Residue-level contacts at the interface:
Residue L234 in protein 2 contacts residue L128 in protein 1 (closest heavy-atom distance 3.7 Å).
Residue R237 in protein 2 contacts residue E127 in protein 1 (closest heavy-atom distance 3.4 Å).
Residue H40 in protein 2 is in contact with residue L128 in protein 1 (closest heavy-atom distance 3.5 Å).
Residue S230 in protein 2 is in contact with residue L128 in protein 1 (closest heavy-atom distance 3.3 Å).
Residue M1 in protein 2 interacts with residue L128 in protein 1 (closest heavy-atom distance 4.5 Å).
Residue L234 in protein 2 contacts residue N126 in protein 1 (closest heavy-atom distance 3.3 Å).
Residue K241 in protein 2 contacts residue E127 in protein 1 (closest heavy-atom distance 4.4 Å).
Residue Y81 in protein 2 contacts residue L128 in protein 1 (closest heavy-atom distance 4.0 Å).
Residue L233 in protein 2 is in contact with residue L128 in protein 1 (closest heavy-atom distance 3.8 Å).
Residue L234 in protein 2 interacts with residue E127 in protein 1 (closest heavy-atom distance 3.6 Å).
Residue L238 in protein 2 contacts residue E127 in protein 1 (closest heavy-atom distance 3.8 Å).
Residue K79 in protein 2 interacts with residue L128 in protein 1 (closest heavy-atom distance 4.4 Å).
Residue D74 in protein 2 interacts with residue K121 in protein 1 (closest heavy-atom distance 4.2 Å).
Residue S230 in protein 2 interacts with residue N126 in protein 1 (closest heavy-atom distance 4.5 Å).
Residue D74 in protein 2 interacts with residue Y6 in protein 1 (closest heavy-atom distance 4.8 Å).

These two protein chains interact to form a complex.

Sequence of protein 2:
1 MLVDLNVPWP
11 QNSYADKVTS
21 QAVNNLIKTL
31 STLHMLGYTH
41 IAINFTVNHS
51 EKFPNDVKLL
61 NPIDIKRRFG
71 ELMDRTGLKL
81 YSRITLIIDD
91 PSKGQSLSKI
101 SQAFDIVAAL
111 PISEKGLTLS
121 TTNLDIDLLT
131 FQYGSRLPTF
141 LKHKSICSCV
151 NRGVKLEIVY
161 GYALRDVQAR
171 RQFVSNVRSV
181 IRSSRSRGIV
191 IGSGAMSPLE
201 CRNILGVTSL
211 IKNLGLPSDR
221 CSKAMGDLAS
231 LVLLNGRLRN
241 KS

Sequence of protein 1:
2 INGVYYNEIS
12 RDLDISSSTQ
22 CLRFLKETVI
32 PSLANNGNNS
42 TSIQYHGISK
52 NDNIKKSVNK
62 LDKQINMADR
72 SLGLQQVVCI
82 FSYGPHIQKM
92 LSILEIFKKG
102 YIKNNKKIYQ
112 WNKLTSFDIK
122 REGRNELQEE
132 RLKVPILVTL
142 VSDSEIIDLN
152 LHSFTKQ